Sequence of chain B:
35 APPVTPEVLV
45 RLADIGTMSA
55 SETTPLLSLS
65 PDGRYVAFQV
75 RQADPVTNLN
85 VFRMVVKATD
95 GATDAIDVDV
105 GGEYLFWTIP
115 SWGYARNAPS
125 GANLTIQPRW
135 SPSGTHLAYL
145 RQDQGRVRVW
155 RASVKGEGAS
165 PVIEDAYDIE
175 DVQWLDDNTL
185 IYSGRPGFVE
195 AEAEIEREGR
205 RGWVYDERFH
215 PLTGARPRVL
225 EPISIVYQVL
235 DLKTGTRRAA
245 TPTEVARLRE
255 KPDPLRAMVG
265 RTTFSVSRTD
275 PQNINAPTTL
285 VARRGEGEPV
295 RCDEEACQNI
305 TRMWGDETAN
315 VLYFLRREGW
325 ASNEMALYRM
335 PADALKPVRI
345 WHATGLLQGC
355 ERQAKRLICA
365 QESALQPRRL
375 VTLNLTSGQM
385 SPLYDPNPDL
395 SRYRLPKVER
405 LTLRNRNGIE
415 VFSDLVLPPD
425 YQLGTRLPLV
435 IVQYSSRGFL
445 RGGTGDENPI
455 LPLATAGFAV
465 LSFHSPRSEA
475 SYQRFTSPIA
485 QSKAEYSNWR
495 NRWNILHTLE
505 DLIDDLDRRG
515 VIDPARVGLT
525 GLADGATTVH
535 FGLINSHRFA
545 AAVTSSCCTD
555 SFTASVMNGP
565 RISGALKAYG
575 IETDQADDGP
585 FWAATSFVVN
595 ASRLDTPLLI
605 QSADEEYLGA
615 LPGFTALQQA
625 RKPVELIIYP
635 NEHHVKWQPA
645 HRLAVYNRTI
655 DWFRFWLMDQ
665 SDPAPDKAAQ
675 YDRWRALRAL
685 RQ

Contacts between the two chains:
Residue D528 in chain B is in contact with residue S10 in chain A (closest heavy-atom distance 4.0 Å).
Residue L570 in chain B interacts with residue V11 in chain A (closest heavy-atom distance 3.6 Å).
Residue Y438 in chain B interacts with residue D9 in chain A (closest heavy-atom distance 3.2 Å).
Residue N121 in chain B interacts with residue G13 in chain A (closest heavy-atom distance 3.0 Å).
Residue H214 in chain B is in contact with residue S12 in chain A (closest heavy-atom distance 3.1 Å).
Residue L570 in chain B is in contact with residue L8 in chain A (closest heavy-atom distance 4.1 Å).
Residue H638 in chain B contacts residue G1 in chain A (closest heavy-atom distance 3.2 Å).
Residue S124 in chain B interacts with residue Q14 in chain A (closest heavy-atom distance 3.3 Å).
Residue M52 in chain B interacts with residue P2 in chain A (closest heavy-atom distance 4.4 Å).
Residue S124 in chain B is in contact with residue G1 in chain A (closest heavy-atom distance 3.6 Å).
Residue Y438 in chain B contacts residue W16 in chain A (closest heavy-atom distance 3.5 Å).
Residue N562 in chain B contacts residue S12 in chain A (closest heavy-atom distance 3.2 Å).
Residue S53 in chain B contacts residue P2 in chain A (closest heavy-atom distance 3.9 Å).
Residue S486 in chain B is in contact with residue L8 in chain A (closest heavy-atom distance 4.5 Å).
Residue G449 in chain B is in contact with residue P2 in chain A (closest heavy-atom distance 4.5 Å).
Residue W111 in chain B is in contact with residue P4 in chain A (closest heavy-atom distance 3.7 Å).
Residue S124 in chain B contacts residue P2 in chain A (closest heavy-atom distance 2.9 Å).
Residue Y573 in chain B contacts residue L8 in chain A (closest heavy-atom distance 3.7 Å).
Residue V639 in chain B interacts with residue P2 in chain A (closest heavy-atom distance 3.9 Å).
Residue A527 in chain B contacts residue S10 in chain A (closest heavy-atom distance 4.0 Å).
Residue W111 in chain B contacts residue T3 in chain A (closest heavy-atom distance 3.9 Å).
Residue S115 in chain B is in contact with residue Y15 in chain A (closest heavy-atom distance 3.2 Å).
Residue T448 in chain B interacts with residue P2 in chain A (closest heavy-atom distance 4.0 Å).
Residue P123 in chain B is in contact with residue Q14 in chain A (closest heavy-atom distance 4.1 Å).
Residue N562 in chain B interacts with residue V11 in chain A (closest heavy-atom distance 2.8 Å).
Residue A558 in chain B contacts residue V11 in chain A (closest heavy-atom distance 3.8 Å).
Residue Y573 in chain B is in contact with residue Y15 in chain A (closest heavy-atom distance 3.6 Å).
Residue C552 in chain B is in contact with residue V11 in chain A (closest heavy-atom distance 4.0 Å).
Residue T531 in chain B interacts with residue S10 in chain A (closest heavy-atom distance 4.0 Å).
Residue H638 in chain B interacts with residue D9 in chain A (closest heavy-atom distance 3.7 Å).
Residue Y490 in chain B interacts with residue L8 in chain A (closest heavy-atom distance 4.5 Å).
Residue I575 in chain B interacts with residue L8 in chain A (closest heavy-atom distance 3.9 Å).
Residue P482 in chain B interacts with residue V6 in chain A (closest heavy-atom distance 3.8 Å).
Residue T448 in chain B is in contact with residue G1 in chain A (closest heavy-atom distance 4.7 Å).
Residue T557 in chain B interacts with residue S12 in chain A (closest heavy-atom distance 3.4 Å).
Residue H638 in chain B interacts with residue Q14 in chain A (closest heavy-atom distance 3.7 Å).
Residue T557 in chain B is in contact with residue V11 in chain A (closest heavy-atom distance 4.3 Å).
Residue D528 in chain B is in contact with residue L8 in chain A (closest heavy-atom distance 4.1 Å).
Residue W116 in chain B contacts residue G13 in chain A (closest heavy-atom distance 2.8 Å).
Residue V639 in chain B interacts with residue G1 in chain A (closest heavy-atom distance 4.3 Å).
Residue W116 in chain B contacts residue L8 in chain A (closest heavy-atom distance 4.3 Å).
Residue S550 in chain B interacts with residue S10 in chain A (closest heavy-atom distance 4.4 Å).
Residue N121 in chain B interacts with residue Q14 in chain A (closest heavy-atom distance 3.7 Å).
Residue D528 in chain B interacts with residue D9 in chain A (closest heavy-atom distance 4.5 Å).
Residue Y438 in chain B interacts with residue G1 in chain A (closest heavy-atom distance 4.2 Å).
Residue H638 in chain B interacts with residue S10 in chain A (closest heavy-atom distance 4.5 Å).
Residue W116 in chain B is in contact with residue Y15 in chain A (closest heavy-atom distance 3.6 Å).
Residue I566 in chain B contacts residue G13 in chain A (closest heavy-atom distance 4.2 Å).
Residue A527 in chain B contacts residue D9 in chain A (closest heavy-atom distance 3.8 Å).
Residue S53 in chain B interacts with residue T3 in chain A (closest heavy-atom distance 3.1 Å).
Residue I113 in chain B contacts residue P4 in chain A (closest heavy-atom distance 3.7 Å).
Residue T553 in chain B interacts with residue V11 in chain A (closest heavy-atom distance 4.5 Å).
Residue I575 in chain B is in contact with residue V11 in chain A (closest heavy-atom distance 4.1 Å).
Residue D528 in chain B is in contact with residue W16 in chain A (closest heavy-atom distance 4.1 Å).
Residue A126 in chain B is in contact with residue P2 in chain A (closest heavy-atom distance 3.3 Å).
Residue W111 in chain B contacts residue P2 in chain A (closest heavy-atom distance 4.4 Å).
Residue A122 in chain B contacts residue Q14 in chain A (closest heavy-atom distance 3.0 Å).
Residue N562 in chain B interacts with residue G13 in chain A (closest heavy-atom distance 4.0 Å).
Residue L216 in chain B interacts with residue S12 in chain A (closest heavy-atom distance 3.6 Å).
Residue A527 in chain B interacts with residue G1 in chain A (closest heavy-atom distance 3.6 Å).

The following describes two proteins that form a bound complex.

Sequence of chain A:
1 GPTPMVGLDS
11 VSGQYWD